Sequence of the second protein:
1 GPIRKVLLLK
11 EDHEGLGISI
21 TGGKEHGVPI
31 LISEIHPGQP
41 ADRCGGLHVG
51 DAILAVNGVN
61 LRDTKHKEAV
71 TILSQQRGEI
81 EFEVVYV

Sequence of the first protein:
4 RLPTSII

Interface contacts:
Residue H26 in the second protein interacts with residue P6 in the first protein (closest heavy-atom distance 3.0 Å).
Residue S19 in the second protein is in contact with residue I10 in the first protein (closest heavy-atom distance 4.8 Å).
Residue G22 in the second protein is in contact with residue P6 in the first protein (closest heavy-atom distance 3.8 Å).
Residue I18 in the second protein interacts with residue S8 in the first protein (closest heavy-atom distance 4.0 Å).
Residue S19 in the second protein is in contact with residue T7 in the first protein (closest heavy-atom distance 3.9 Å).
Residue G15 in the second protein contacts residue I10 in the first protein (closest heavy-atom distance 3.6 Å).
Residue S74 in the second protein is in contact with residue I10 in the first protein (closest heavy-atom distance 4.1 Å).
Residue I20 in the second protein interacts with residue P6 in the first protein (closest heavy-atom distance 3.9 Å).
Residue I20 in the second protein is in contact with residue T7 in the first protein (closest heavy-atom distance 3.2 Å).
Residue I20 in the second protein interacts with residue S8 in the first protein (closest heavy-atom distance 2.9 Å).
Residue S19 in the second protein contacts residue S8 in the first protein (closest heavy-atom distance 3.2 Å).
Residue H26 in the second protein is in contact with residue R4 in the first protein (closest heavy-atom distance 3.7 Å).
Residue T21 in the second protein is in contact with residue L5 in the first protein (closest heavy-atom distance 5.0 Å).
Residue G22 in the second protein is in contact with residue L5 in the first protein (closest heavy-atom distance 4.3 Å).
Residue S19 in the second protein contacts residue I9 in the first protein (closest heavy-atom distance 3.6 Å).
Residue H66 in the second protein is in contact with residue S8 in the first protein (closest heavy-atom distance 2.7 Å).
Residue G17 in the second protein interacts with residue I10 in the first protein (closest heavy-atom distance 2.9 Å).
Residue V70 in the second protein contacts residue I10 in the first protein (closest heavy-atom distance 4.0 Å).
Residue L73 in the second protein interacts with residue I10 in the first protein (closest heavy-atom distance 3.8 Å).
Residue S33 in the second protein is in contact with residue T7 in the first protein (closest heavy-atom distance 4.0 Å).
Residue I18 in the second protein interacts with residue I10 in the first protein (closest heavy-atom distance 2.9 Å).
Residue I20 in the second protein contacts residue I10 in the first protein (closest heavy-atom distance 4.1 Å).
Residue H36 in the second protein contacts residue I9 in the first protein (closest heavy-atom distance 3.9 Å).
Residue H66 in the second protein contacts residue T7 in the first protein (closest heavy-atom distance 4.1 Å).
Residue L16 in the second protein contacts residue I10 in the first protein (closest heavy-atom distance 2.8 Å).
Residue H26 in the second protein contacts residue L5 in the first protein (closest heavy-atom distance 3.4 Å).
Residue H66 in the second protein contacts residue P6 in the first protein (closest heavy-atom distance 3.6 Å).
Residue I18 in the second protein contacts residue I9 in the first protein (closest heavy-atom distance 3.7 Å).
Residue T21 in the second protein is in contact with residue T7 in the first protein (closest heavy-atom distance 3.2 Å).
Residue T21 in the second protein contacts residue P6 in the first protein (closest heavy-atom distance 3.4 Å).
Residue V28 in the second protein contacts residue L5 in the first protein (closest heavy-atom distance 4.0 Å).
Residue V70 in the second protein interacts with residue S8 in the first protein (closest heavy-atom distance 3.7 Å).

These two protein chains interact to form a complex.